Interface contacts:
Residue V229 in chain A contacts residue T15 in chain B (closest heavy-atom distance 3.9 Å).
Residue N52 in chain A interacts with residue F51 in chain B (closest heavy-atom distance 4.0 Å).
Residue R17 in chain A interacts with residue F51 in chain B (closest heavy-atom distance 2.9 Å).
Residue V229 in chain A is in contact with residue F13 in chain B (closest heavy-atom distance 3.6 Å).
Residue L47 in chain A contacts residue L48 in chain B (closest heavy-atom distance 3.8 Å).
Residue T222 in chain A interacts with residue S16 in chain B (closest heavy-atom distance 3.6 Å).
Residue L184 in chain A interacts with residue V20 in chain B (closest heavy-atom distance 3.9 Å).
Residue H345 in chain A interacts with residue T12 in chain B (closest heavy-atom distance 4.0 Å).
Residue N269 in chain A is in contact with residue F13 in chain B (closest heavy-atom distance 3.3 Å).
Residue R17 in chain A contacts residue A53 in chain B (closest heavy-atom distance 3.7 Å).
Residue L55 in chain A contacts residue F51 in chain B (closest heavy-atom distance 3.8 Å).
Residue N185 in chain A interacts with residue V20 in chain B (closest heavy-atom distance 3.2 Å).
Residue V20 in chain A interacts with residue L48 in chain B (closest heavy-atom distance 3.5 Å).
Residue A62 in chain A is in contact with residue S44 in chain B (closest heavy-atom distance 3.5 Å).
Residue R268 in chain A contacts residue T12 in chain B (closest heavy-atom distance 3.7 Å).
Residue N54 in chain A is in contact with residue L47 in chain B (closest heavy-atom distance 3.8 Å).
Residue L27 in chain A interacts with residue L48 in chain B (closest heavy-atom distance 3.6 Å).
Residue T143 in chain A contacts residue V20 in chain B (closest heavy-atom distance 4.0 Å).
Residue R268 in chain A contacts residue F13 in chain B (closest heavy-atom distance 3.9 Å).
Residue V229 in chain A contacts residue G14 in chain B (closest heavy-atom distance 3.9 Å).
Residue G181 in chain A is in contact with residue V20 in chain B (closest heavy-atom distance 3.6 Å).
Residue N352 in chain A interacts with residue S9 in chain B (closest heavy-atom distance 3.4 Å).
Residue Y219 in chain A interacts with residue V20 in chain B (closest heavy-atom distance 3.5 Å).
Residue V20 in chain A is in contact with residue F51 in chain B (closest heavy-atom distance 3.8 Å).
Residue E65 in chain A interacts with residue S44 in chain B (closest heavy-atom distance 2.8 Å).
Residue E65 in chain A is in contact with residue S43 in chain B (closest heavy-atom distance 3.2 Å).
Residue H188 in chain A is in contact with residue S16 in chain B (closest heavy-atom distance 3.4 Å).
Residue N269 in chain A is in contact with residue G14 in chain B (closest heavy-atom distance 2.8 Å).
Residue N310 in chain A is in contact with residue P11 in chain B (closest heavy-atom distance 3.4 Å).
Residue R57 in chain A interacts with residue L47 in chain B (closest heavy-atom distance 4.0 Å).
Residue A306 in chain A is in contact with residue T12 in chain B (closest heavy-atom distance 3.6 Å).
Residue L27 in chain A contacts residue S44 in chain B (closest heavy-atom distance 3.3 Å).
Residue N54 in chain A interacts with residue F51 in chain B (closest heavy-atom distance 3.7 Å).
Residue R309 in chain A interacts with residue N10 in chain B (closest heavy-atom distance 2.9 Å).
Residue L24 in chain A is in contact with residue L48 in chain B (closest heavy-atom distance 4.0 Å).
Residue N226 in chain A is in contact with residue S16 in chain B (closest heavy-atom distance 2.8 Å).
Residue I12 in chain A contacts residue F51 in chain B (closest heavy-atom distance 3.9 Å).
Residue L61 in chain A is in contact with residue S44 in chain B (closest heavy-atom distance 3.5 Å).
Residue L24 in chain A interacts with residue I52 in chain B (closest heavy-atom distance 3.7 Å).
Residue T147 in chain A interacts with residue N19 in chain B (closest heavy-atom distance 3.6 Å).
Residue N185 in chain A contacts residue N19 in chain B (closest heavy-atom distance 3.6 Å).
Residue V20 in chain A interacts with residue I52 in chain B (closest heavy-atom distance 3.9 Å).
Residue L23 in chain A is in contact with residue L48 in chain B (closest heavy-atom distance 3.9 Å).
Residue H188 in chain A is in contact with residue I17 in chain B (closest heavy-atom distance 3.6 Å).
Residue S58 in chain A interacts with residue S44 in chain B (closest heavy-atom distance 3.6 Å).
Residue T21 in chain A contacts residue I52 in chain B (closest heavy-atom distance 3.5 Å).
Residue R309 in chain A interacts with residue P11 in chain B (closest heavy-atom distance 3.8 Å).
Residue L24 in chain A is in contact with residue K45 in chain B (closest heavy-atom distance 3.7 Å).
Residue R193 in chain A is in contact with residue T15 in chain B (closest heavy-atom distance 3.9 Å).
Residue R268 in chain A is in contact with residue G14 in chain B (closest heavy-atom distance 3.1 Å).
Residue N310 in chain A is in contact with residue T12 in chain B (closest heavy-atom distance 2.8 Å).
Residue R309 in chain A interacts with residue T12 in chain B (closest heavy-atom distance 3.5 Å).
Residue Q262 in chain A is in contact with residue S16 in chain B (closest heavy-atom distance 3.0 Å).
Residue I313 in chain A is in contact with residue S9 in chain B (closest heavy-atom distance 3.5 Å).
Residue I313 in chain A contacts residue P8 in chain B (closest heavy-atom distance 3.9 Å).
Residue N226 in chain A interacts with residue T15 in chain B (closest heavy-atom distance 3.4 Å).
Residue S58 in chain A is in contact with residue L48 in chain B (closest heavy-atom distance 3.7 Å).
Residue S58 in chain A contacts residue L47 in chain B (closest heavy-atom distance 3.4 Å).
Residue S272 in chain A contacts residue P11 in chain B (closest heavy-atom distance 3.5 Å).
Residue K152 in chain A interacts with residue N19 in chain B (closest heavy-atom distance 2.7 Å).

Sequence of chain A:
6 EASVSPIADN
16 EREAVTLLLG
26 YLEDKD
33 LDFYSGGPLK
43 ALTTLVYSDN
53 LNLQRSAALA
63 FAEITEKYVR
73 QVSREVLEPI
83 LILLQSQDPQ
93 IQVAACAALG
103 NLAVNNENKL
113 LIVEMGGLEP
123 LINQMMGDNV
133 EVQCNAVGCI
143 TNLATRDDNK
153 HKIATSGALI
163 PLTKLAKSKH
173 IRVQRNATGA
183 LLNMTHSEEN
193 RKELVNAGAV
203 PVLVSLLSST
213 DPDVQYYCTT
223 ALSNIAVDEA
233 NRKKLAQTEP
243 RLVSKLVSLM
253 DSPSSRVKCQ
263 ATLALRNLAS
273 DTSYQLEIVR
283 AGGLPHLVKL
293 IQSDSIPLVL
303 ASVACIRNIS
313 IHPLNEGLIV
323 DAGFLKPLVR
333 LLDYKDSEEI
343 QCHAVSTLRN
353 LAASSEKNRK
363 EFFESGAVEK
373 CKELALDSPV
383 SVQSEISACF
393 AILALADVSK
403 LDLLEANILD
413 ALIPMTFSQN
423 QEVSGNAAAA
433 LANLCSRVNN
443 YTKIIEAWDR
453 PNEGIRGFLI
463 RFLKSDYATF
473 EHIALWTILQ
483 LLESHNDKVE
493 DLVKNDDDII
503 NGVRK

The following describes two proteins that form a bound complex.

Sequence of chain B:
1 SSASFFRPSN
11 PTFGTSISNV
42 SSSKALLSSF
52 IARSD